The following describes two proteins that form a bound complex.

Sequence of the second protein:
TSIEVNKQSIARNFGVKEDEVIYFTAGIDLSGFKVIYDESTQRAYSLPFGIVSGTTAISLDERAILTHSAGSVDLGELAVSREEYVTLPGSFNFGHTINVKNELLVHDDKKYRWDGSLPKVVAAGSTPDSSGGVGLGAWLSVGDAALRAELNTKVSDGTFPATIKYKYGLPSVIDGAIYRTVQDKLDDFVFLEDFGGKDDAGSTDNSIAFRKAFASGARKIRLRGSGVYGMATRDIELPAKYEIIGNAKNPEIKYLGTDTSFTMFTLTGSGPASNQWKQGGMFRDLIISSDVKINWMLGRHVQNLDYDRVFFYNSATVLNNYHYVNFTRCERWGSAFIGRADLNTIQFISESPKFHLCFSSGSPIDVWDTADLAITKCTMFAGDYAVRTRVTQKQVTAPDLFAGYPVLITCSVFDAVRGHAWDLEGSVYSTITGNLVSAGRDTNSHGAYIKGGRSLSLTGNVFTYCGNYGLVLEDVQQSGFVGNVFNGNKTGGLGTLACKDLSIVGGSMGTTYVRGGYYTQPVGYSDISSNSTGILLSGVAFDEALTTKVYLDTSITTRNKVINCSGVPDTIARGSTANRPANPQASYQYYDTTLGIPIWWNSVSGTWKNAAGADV

Contacts between the two chains:
Residue R23 in the second protein interacts with residue N17 in the first protein (closest heavy-atom distance 3.1 Å).
Residue P410 in the second protein interacts with residue Y529 in the first protein (closest heavy-atom distance 3.2 Å).
Residue L181 in the second protein interacts with residue Q194 in the first protein (closest heavy-atom distance 3.2 Å).
Residue S468 in the second protein is in contact with residue G471 in the first protein (closest heavy-atom distance 3.2 Å).
Residue S549 in the second protein is in contact with residue N575 in the first protein (closest heavy-atom distance 3.0 Å).
Residue S466 in the second protein is in contact with residue T523 in the first protein (closest heavy-atom distance 2.8 Å).
Residue S468 in the second protein interacts with residue G494 in the first protein (closest heavy-atom distance 2.7 Å).
Residue K196 in the second protein is in contact with residue D205 in the first protein (closest heavy-atom distance 2.8 Å).
Residue Q406 in the second protein interacts with residue R526 in the first protein (closest heavy-atom distance 3.0 Å).
Residue K196 in the second protein interacts with residue F200 in the first protein (closest heavy-atom distance 3.1 Å).
Residue A622 in the second protein is in contact with residue I608 in the first protein (closest heavy-atom distance 3.2 Å).
Residue S152 in the second protein contacts residue R159 in the first protein (closest heavy-atom distance 2.8 Å).
Residue G180 in the second protein contacts residue D198 in the first protein (closest heavy-atom distance 3.2 Å).
Residue D195 in the second protein is in contact with residue R235 in the first protein (closest heavy-atom distance 2.5 Å).
Residue K252 in the second protein is in contact with residue K260 in the first protein (closest heavy-atom distance 3.0 Å).
Residue F413 in the second protein contacts residue R526 in the first protein (closest heavy-atom distance 2.8 Å).
Residue D199 in the second protein contacts residue R235 in the first protein (closest heavy-atom distance 2.6 Å).
Residue R570 in the second protein interacts with residue F553 in the first protein (closest heavy-atom distance 3.1 Å).
Residue K178 in the second protein interacts with residue Q194 in the first protein (closest heavy-atom distance 3.0 Å).
Residue Q600 in the second protein is in contact with residue Q600 in the first protein (closest heavy-atom distance 2.9 Å).
Residue T174 in the second protein is in contact with residue V166 in the first protein (closest heavy-atom distance 3.2 Å).
Residue Q489 in the second protein is in contact with residue D554 in the first protein (closest heavy-atom distance 3.2 Å).
Residue Q596 in the second protein is in contact with residue P580 in the first protein (closest heavy-atom distance 3.1 Å).
Residue Y177 in the second protein contacts residue D198 in the first protein (closest heavy-atom distance 2.6 Å).
Residue R93 in the second protein interacts with residue K122 in the first protein (closest heavy-atom distance 2.9 Å).
Residue R23 in the second protein interacts with residue Y48 in the first protein (closest heavy-atom distance 2.5 Å).
Residue Y190 in the second protein contacts residue D168 in the first protein (closest heavy-atom distance 3.2 Å).
Residue S598 in the second protein is in contact with residue Y602 in the first protein (closest heavy-atom distance 3.0 Å).
Residue L181 in the second protein interacts with residue G169 in the first protein (closest heavy-atom distance 3.2 Å).
Residue R191 in the second protein interacts with residue R235 in the first protein (closest heavy-atom distance 3.0 Å).
Residue K28 in the second protein contacts residue Q53 in the first protein (closest heavy-atom distance 3.2 Å).
Residue K252 in the second protein interacts with residue N261 in the first protein (closest heavy-atom distance 3.0 Å).
Residue Q489 in the second protein contacts residue T522 in the first protein (closest heavy-atom distance 3.2 Å).
Residue S92 in the second protein interacts with residue D120 in the first protein (closest heavy-atom distance 3.2 Å).
Residue G26 in the second protein contacts residue R54 in the first protein (closest heavy-atom distance 3.2 Å).
Residue L412 in the second protein is in contact with residue Y524 in the first protein (closest heavy-atom distance 2.8 Å).
Residue S598 in the second protein is in contact with residue R585 in the first protein (closest heavy-atom distance 2.8 Å).
Residue T442 in the second protein interacts with residue G445 in the first protein (closest heavy-atom distance 2.7 Å).
Residue D186 in the second protein interacts with residue K223 in the first protein (closest heavy-atom distance 2.9 Å).
Residue G154 in the second protein contacts residue D155 in the first protein (closest heavy-atom distance 3.0 Å).
Residue K176 in the second protein contacts residue V166 in the first protein (closest heavy-atom distance 3.0 Å).
Residue K572 in the second protein is in contact with residue N575 in the first protein (closest heavy-atom distance 3.2 Å).
Residue R93 in the second protein is in contact with residue L99 in the first protein (closest heavy-atom distance 2.8 Å).
Residue F413 in the second protein contacts residue V525 in the first protein (closest heavy-atom distance 3.2 Å).
Residue G154 in the second protein contacts residue R159 in the first protein (closest heavy-atom distance 3.2 Å).
Residue I189 in the second protein is in contact with residue D205 in the first protein (closest heavy-atom distance 3.0 Å).
Residue S514 in the second protein interacts with residue G518 in the first protein (closest heavy-atom distance 2.8 Å).
Residue R93 in the second protein interacts with residue T98 in the first protein (closest heavy-atom distance 3.0 Å).
Residue E94 in the second protein interacts with residue A156 in the first protein (closest heavy-atom distance 3.0 Å).
Residue S514 in the second protein interacts with residue G550 in the first protein (closest heavy-atom distance 3.2 Å).
Residue E29 in the second protein contacts residue Q53 in the first protein (closest heavy-atom distance 2.9 Å).
Residue Q404 in the second protein is in contact with residue R526 in the first protein (closest heavy-atom distance 2.9 Å).
Residue R23 in the second protein interacts with residue Q53 in the first protein (closest heavy-atom distance 3.1 Å).
Residue D411 in the second protein interacts with residue Y529 in the first protein (closest heavy-atom distance 2.5 Å).
Residue S598 in the second protein interacts with residue I583 in the first protein (closest heavy-atom distance 3.2 Å).
Residue Q19 in the second protein contacts residue N17 in the first protein (closest heavy-atom distance 3.2 Å).
Residue Q489 in the second protein contacts residue S519 in the first protein (closest heavy-atom distance 3.2 Å).
Residue R191 in the second protein is in contact with residue D205 in the first protein (closest heavy-atom distance 2.8 Å).
Residue T387 in the second protein contacts residue K388 in the first protein (closest heavy-atom distance 2.7 Å).
Residue A385 in the second protein is in contact with residue K388 in the first protein (closest heavy-atom distance 3.2 Å).

Sequence of the first protein:
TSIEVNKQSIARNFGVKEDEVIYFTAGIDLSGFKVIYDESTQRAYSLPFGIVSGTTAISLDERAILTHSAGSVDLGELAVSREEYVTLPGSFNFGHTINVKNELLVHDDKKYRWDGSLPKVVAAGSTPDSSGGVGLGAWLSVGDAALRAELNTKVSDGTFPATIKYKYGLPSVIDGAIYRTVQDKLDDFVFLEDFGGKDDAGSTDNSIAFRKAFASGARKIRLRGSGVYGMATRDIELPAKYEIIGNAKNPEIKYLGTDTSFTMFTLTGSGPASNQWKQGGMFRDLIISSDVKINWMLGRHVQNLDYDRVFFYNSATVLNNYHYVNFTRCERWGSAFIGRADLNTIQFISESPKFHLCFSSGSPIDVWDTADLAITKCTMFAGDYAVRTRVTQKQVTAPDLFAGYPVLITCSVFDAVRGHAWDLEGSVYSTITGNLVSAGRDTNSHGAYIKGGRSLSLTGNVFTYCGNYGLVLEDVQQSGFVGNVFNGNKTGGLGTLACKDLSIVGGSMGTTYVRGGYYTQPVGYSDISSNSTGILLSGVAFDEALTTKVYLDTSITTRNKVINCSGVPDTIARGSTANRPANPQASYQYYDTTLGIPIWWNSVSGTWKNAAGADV